Sequence of chain B:
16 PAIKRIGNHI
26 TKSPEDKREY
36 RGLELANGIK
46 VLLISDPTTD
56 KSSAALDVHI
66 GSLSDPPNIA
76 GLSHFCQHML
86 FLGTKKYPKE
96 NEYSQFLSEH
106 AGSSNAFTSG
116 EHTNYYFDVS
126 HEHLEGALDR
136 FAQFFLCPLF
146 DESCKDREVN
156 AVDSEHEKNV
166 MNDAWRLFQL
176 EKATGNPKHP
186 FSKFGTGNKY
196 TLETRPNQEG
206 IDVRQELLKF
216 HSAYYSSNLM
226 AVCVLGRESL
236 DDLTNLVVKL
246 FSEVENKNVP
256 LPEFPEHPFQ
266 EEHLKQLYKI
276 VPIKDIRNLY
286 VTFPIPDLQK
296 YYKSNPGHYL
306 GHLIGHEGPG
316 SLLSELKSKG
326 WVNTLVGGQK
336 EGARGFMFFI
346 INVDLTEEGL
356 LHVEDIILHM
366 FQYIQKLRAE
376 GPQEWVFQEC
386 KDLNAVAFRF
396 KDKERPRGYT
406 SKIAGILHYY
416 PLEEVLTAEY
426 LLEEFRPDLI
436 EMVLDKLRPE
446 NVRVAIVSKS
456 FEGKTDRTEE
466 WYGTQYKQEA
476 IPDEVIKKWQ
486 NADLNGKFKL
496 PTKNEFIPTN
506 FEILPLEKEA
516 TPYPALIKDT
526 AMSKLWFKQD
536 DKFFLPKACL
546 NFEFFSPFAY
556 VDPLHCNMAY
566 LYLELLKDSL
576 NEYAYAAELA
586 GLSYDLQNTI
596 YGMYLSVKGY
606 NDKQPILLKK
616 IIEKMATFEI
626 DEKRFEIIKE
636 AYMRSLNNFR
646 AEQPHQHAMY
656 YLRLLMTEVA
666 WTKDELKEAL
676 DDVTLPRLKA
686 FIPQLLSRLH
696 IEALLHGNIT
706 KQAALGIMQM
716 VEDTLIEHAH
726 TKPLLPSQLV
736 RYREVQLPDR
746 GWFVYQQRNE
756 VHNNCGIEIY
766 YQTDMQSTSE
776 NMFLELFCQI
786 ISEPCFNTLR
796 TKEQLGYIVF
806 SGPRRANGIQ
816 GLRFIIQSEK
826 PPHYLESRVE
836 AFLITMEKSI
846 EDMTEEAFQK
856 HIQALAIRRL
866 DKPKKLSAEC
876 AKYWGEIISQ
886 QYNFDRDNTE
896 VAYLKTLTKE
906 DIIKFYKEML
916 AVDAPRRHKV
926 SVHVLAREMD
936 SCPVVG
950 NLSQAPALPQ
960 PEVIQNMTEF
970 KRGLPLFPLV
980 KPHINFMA

Sequence of chain A:
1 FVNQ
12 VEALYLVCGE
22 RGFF

This data describes a binding interaction between two proteins.

Interface contacts:
Residue E160 in chain B contacts residue Y16 in chain A (closest heavy-atom distance 3.0 Å).
Residue Q82 in chain B interacts with residue Y16 in chain A (closest heavy-atom distance 4.0 Å).
Residue F112 in chain B contacts residue A14 in chain A (closest heavy-atom distance 4.3 Å).
Residue W170 in chain B interacts with residue E13 in chain A (closest heavy-atom distance 3.6 Å).
Residue W170 in chain B is in contact with residue A14 in chain A (closest heavy-atom distance 3.9 Å).
Residue R818 in chain B is in contact with residue R22 in chain A (closest heavy-atom distance 3.4 Å).
Residue N110 in chain B interacts with residue V18 in chain A (closest heavy-atom distance 3.0 Å).
Residue V331 in chain B is in contact with residue N3 in chain A (closest heavy-atom distance 3.7 Å).
Residue F173 in chain B is in contact with residue E13 in chain A (closest heavy-atom distance 3.5 Å).
Residue G310 in chain B interacts with residue V2 in chain A (closest heavy-atom distance 4.3 Å).
Residue A111 in chain B interacts with residue L15 in chain A (closest heavy-atom distance 4.0 Å).
Residue N110 in chain B contacts residue L17 in chain A (closest heavy-atom distance 3.3 Å).
Residue H79 in chain B contacts residue Y16 in chain A (closest heavy-atom distance 3.8 Å).
Residue V331 in chain B interacts with residue F1 in chain A (closest heavy-atom distance 3.2 Å).
Residue Q82 in chain B contacts residue L17 in chain A (closest heavy-atom distance 3.2 Å).
Residue F173 in chain B is in contact with residue V12 in chain A (closest heavy-atom distance 4.0 Å).
Residue M654 in chain B is in contact with residue G23 in chain A (closest heavy-atom distance 2.8 Å).
Residue Y802 in chain B is in contact with residue L17 in chain A (closest heavy-atom distance 3.1 Å).
Residue T113 in chain B interacts with residue A14 in chain A (closest heavy-atom distance 3.6 Å).
Residue N110 in chain B is in contact with residue Y16 in chain A (closest heavy-atom distance 4.1 Å).
Residue Y580 in chain B is in contact with residue V2 in chain A (closest heavy-atom distance 3.8 Å).
Residue M654 in chain B contacts residue F24 in chain A (closest heavy-atom distance 4.1 Å).
Residue G306 in chain B interacts with residue V2 in chain A (closest heavy-atom distance 3.8 Å).
Residue M654 in chain B interacts with residue R22 in chain A (closest heavy-atom distance 4.2 Å).
Residue H83 in chain B is in contact with residue Y16 in chain A (closest heavy-atom distance 3.8 Å).
Residue I820 in chain B interacts with residue R22 in chain A (closest heavy-atom distance 4.2 Å).
Residue G332 in chain B contacts residue V2 in chain A (closest heavy-atom distance 3.4 Å).
Residue G332 in chain B contacts residue N3 in chain A (closest heavy-atom distance 2.8 Å).
Residue F86 in chain B interacts with residue L17 in chain A (closest heavy-atom distance 4.2 Å).
Residue G332 in chain B is in contact with residue F1 in chain A (closest heavy-atom distance 3.0 Å).
Residue L330 in chain B interacts with residue F1 in chain A (closest heavy-atom distance 2.6 Å).
Residue T113 in chain B contacts residue L15 in chain A (closest heavy-atom distance 2.8 Å).
Residue Q82 in chain B is in contact with residue L15 in chain A (closest heavy-atom distance 3.4 Å).
Residue G333 in chain B interacts with residue N3 in chain A (closest heavy-atom distance 4.3 Å).
Residue Q651 in chain B contacts residue G23 in chain A (closest heavy-atom distance 3.6 Å).
Residue F112 in chain B interacts with residue Y16 in chain A (closest heavy-atom distance 4.2 Å).
Residue K335 in chain B interacts with residue N3 in chain A (closest heavy-atom distance 4.1 Å).
Residue G310 in chain B is in contact with residue F1 in chain A (closest heavy-atom distance 2.8 Å).
Residue H79 in chain B contacts residue L15 in chain A (closest heavy-atom distance 3.4 Å).
Residue R795 in chain B interacts with residue L17 in chain A (closest heavy-atom distance 3.0 Å).
Residue F805 in chain B interacts with residue G20 in chain A (closest heavy-atom distance 3.9 Å).
Residue H307 in chain B is in contact with residue V2 in chain A (closest heavy-atom distance 3.6 Å).
Residue R795 in chain B interacts with residue V18 in chain A (closest heavy-atom distance 4.2 Å).
Residue E312 in chain B contacts residue F1 in chain A (closest heavy-atom distance 2.6 Å).
Residue H303 in chain B interacts with residue N3 in chain A (closest heavy-atom distance 4.2 Å).
Residue F791 in chain B is in contact with residue V18 in chain A (closest heavy-atom distance 4.4 Å).
Residue Y802 in chain B is in contact with residue V18 in chain A (closest heavy-atom distance 3.5 Å).
Residue I345 in chain B is in contact with residue N3 in chain A (closest heavy-atom distance 4.3 Å).
Residue H83 in chain B interacts with residue L17 in chain A (closest heavy-atom distance 3.8 Å).
Residue A111 in chain B is in contact with residue Y16 in chain A (closest heavy-atom distance 3.2 Å).
Residue Y802 in chain B contacts residue Y16 in chain A (closest heavy-atom distance 3.0 Å).
Residue Q651 in chain B contacts residue F25 in chain A (closest heavy-atom distance 2.2 Å).
Residue E160 in chain B interacts with residue L15 in chain A (closest heavy-atom distance 3.4 Å).
Residue Y580 in chain B interacts with residue F1 in chain A (closest heavy-atom distance 3.5 Å).
Residue Y802 in chain B contacts residue C19 in chain A (closest heavy-atom distance 4.0 Å).
Residue Q334 in chain B contacts residue N3 in chain A (closest heavy-atom distance 3.1 Å).
Residue A111 in chain B contacts residue L17 in chain A (closest heavy-atom distance 2.9 Å).
Residue F112 in chain B contacts residue L15 in chain A (closest heavy-atom distance 3.0 Å).
Residue F805 in chain B contacts residue R22 in chain A (closest heavy-atom distance 4.0 Å).
Residue V331 in chain B contacts residue V2 in chain A (closest heavy-atom distance 4.3 Å).